Residue-level contacts at the interface:
Residue W40 in chain A is in contact with residue L36 in chain B (closest heavy-atom distance 3.2 Å).
Residue L36 in chain A is in contact with residue L47 in chain B (closest heavy-atom distance 3.8 Å).
Residue W40 in chain A interacts with residue W40 in chain B (closest heavy-atom distance 4.9 Å).
Residue W40 in chain A contacts residue Q39 in chain B (closest heavy-atom distance 3.4 Å).
Residue I32 in chain A interacts with residue Q44 in chain B (closest heavy-atom distance 4.8 Å).
Residue Q44 in chain A is in contact with residue Q39 in chain B (closest heavy-atom distance 4.7 Å).
Residue E37 in chain A is in contact with residue W40 in chain B (closest heavy-atom distance 4.2 Å).
Residue Q39 in chain A interacts with residue W40 in chain B (closest heavy-atom distance 3.4 Å).
Residue L47 in chain A contacts residue L36 in chain B (closest heavy-atom distance 3.8 Å).
Residue Q39 in chain A is in contact with residue G43 in chain B (closest heavy-atom distance 3.9 Å).
Residue Q93 in chain A contacts residue Q93 in chain B (closest heavy-atom distance 3.2 Å).
Residue G43 in chain A interacts with residue L36 in chain B (closest heavy-atom distance 4.1 Å).
Residue L47 in chain A contacts residue Q39 in chain B (closest heavy-atom distance 3.9 Å).
Residue Q39 in chain A interacts with residue Q44 in chain B (closest heavy-atom distance 4.7 Å).
Residue L36 in chain A is in contact with residue Q44 in chain B (closest heavy-atom distance 3.5 Å).
Residue Q44 in chain A interacts with residue L36 in chain B (closest heavy-atom distance 3.5 Å).
Residue Q39 in chain A interacts with residue Q39 in chain B (closest heavy-atom distance 3.5 Å).
Residue W40 in chain A interacts with residue E37 in chain B (closest heavy-atom distance 4.2 Å).
Residue L48 in chain A interacts with residue I32 in chain B (closest heavy-atom distance 4.8 Å).
Residue L36 in chain A contacts residue G43 in chain B (closest heavy-atom distance 4.1 Å).
Residue I32 in chain A interacts with residue L47 in chain B (closest heavy-atom distance 4.0 Å).
Residue Q44 in chain A is in contact with residue I32 in chain B (closest heavy-atom distance 4.8 Å).
Residue L47 in chain A interacts with residue I32 in chain B (closest heavy-atom distance 4.0 Å).
Residue G43 in chain A is in contact with residue Q39 in chain B (closest heavy-atom distance 3.9 Å).
Residue L36 in chain A is in contact with residue W40 in chain B (closest heavy-atom distance 3.2 Å).
Residue Q39 in chain A contacts residue L47 in chain B (closest heavy-atom distance 3.9 Å).
Residue I32 in chain A is in contact with residue L48 in chain B (closest heavy-atom distance 4.8 Å).

Sequence of chain B:
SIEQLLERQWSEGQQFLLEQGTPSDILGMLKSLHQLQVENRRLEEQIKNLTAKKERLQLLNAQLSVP

This data describes a binding interaction between two proteins.

Sequence of chain A:
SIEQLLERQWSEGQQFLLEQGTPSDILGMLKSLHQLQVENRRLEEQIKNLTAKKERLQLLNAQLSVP